Contacts between the two chains:
Residue Y69 in the second protein interacts with residue V266 in the first protein (closest heavy-atom distance 4.8 Å).
Residue Y69 in the second protein interacts with residue N256 in the first protein (closest heavy-atom distance 4.4 Å).
Residue Y69 in the second protein is in contact with residue W264 in the first protein (closest heavy-atom distance 4.1 Å).
Residue F75 in the second protein interacts with residue Y248 in the first protein (closest heavy-atom distance 3.7 Å).
Residue L74 in the second protein interacts with residue T249 in the first protein (closest heavy-atom distance 4.3 Å).
Residue M79 in the second protein interacts with residue Y248 in the first protein (closest heavy-atom distance 4.0 Å).
Residue L74 in the second protein is in contact with residue Y248 in the first protein (closest heavy-atom distance 3.6 Å).
Residue L74 in the second protein is in contact with residue G253 in the first protein (closest heavy-atom distance 4.7 Å).
Residue Y69 in the second protein is in contact with residue V259 in the first protein (closest heavy-atom distance 3.9 Å).
Residue R77 in the second protein interacts with residue W264 in the first protein (closest heavy-atom distance 3.2 Å).
Residue H66 in the second protein interacts with residue N256 in the first protein (closest heavy-atom distance 4.1 Å).
Residue Y69 in the second protein contacts residue P265 in the first protein (closest heavy-atom distance 3.7 Å).
Residue L74 in the second protein interacts with residue W264 in the first protein (closest heavy-atom distance 4.0 Å).
Residue Y69 in the second protein contacts residue I252 in the first protein (closest heavy-atom distance 3.9 Å).
Residue Y71 in the second protein is in contact with residue Y248 in the first protein (closest heavy-atom distance 4.8 Å).
Residue G78 in the second protein interacts with residue Y248 in the first protein (closest heavy-atom distance 3.7 Å).
Residue L74 in the second protein interacts with residue I252 in the first protein (closest heavy-atom distance 4.3 Å).

Sequence of the first protein:
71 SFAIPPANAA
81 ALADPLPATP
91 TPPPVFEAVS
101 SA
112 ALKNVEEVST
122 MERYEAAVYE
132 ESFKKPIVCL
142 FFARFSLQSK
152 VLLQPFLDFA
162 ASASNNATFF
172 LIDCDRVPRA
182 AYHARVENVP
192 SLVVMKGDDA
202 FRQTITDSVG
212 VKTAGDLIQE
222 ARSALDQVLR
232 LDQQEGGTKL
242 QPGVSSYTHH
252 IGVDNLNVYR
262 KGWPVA

These two protein chains interact to form a complex.

Sequence of the second protein:
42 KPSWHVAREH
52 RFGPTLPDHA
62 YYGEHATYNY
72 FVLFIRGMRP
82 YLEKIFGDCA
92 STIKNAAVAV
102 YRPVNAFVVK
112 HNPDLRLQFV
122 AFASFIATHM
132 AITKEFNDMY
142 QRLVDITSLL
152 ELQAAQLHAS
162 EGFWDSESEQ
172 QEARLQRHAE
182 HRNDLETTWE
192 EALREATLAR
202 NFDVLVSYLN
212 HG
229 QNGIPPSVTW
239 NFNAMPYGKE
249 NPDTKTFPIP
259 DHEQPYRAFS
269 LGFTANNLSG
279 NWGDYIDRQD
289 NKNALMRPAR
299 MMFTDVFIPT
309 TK